Sequence of protein 1:
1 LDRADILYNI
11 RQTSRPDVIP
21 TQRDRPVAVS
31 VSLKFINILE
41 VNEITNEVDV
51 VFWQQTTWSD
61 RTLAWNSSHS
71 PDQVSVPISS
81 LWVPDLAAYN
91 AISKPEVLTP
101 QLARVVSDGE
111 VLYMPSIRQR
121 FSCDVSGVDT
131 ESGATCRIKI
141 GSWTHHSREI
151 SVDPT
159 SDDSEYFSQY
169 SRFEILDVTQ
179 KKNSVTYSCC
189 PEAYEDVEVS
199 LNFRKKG

Contacts between the two chains:
Residue Y185 in protein 1 is in contact with residue N6 in protein 2 (closest heavy-atom distance 3.5 Å).
Residue C188 in protein 1 interacts with residue H13 in protein 2 (closest heavy-atom distance 3.1 Å).
Residue C187 in protein 1 is in contact with residue H13 in protein 2 (closest heavy-atom distance 4.9 Å).
Residue H146 in protein 1 contacts residue A8 in protein 2 (closest heavy-atom distance 4.5 Å).
Residue Y89 in protein 1 interacts with residue N6 in protein 2 (closest heavy-atom distance 4.3 Å).
Residue Y192 in protein 1 contacts residue N6 in protein 2 (closest heavy-atom distance 3.2 Å).
Residue T144 in protein 1 interacts with residue N12 in protein 2 (closest heavy-atom distance 3.1 Å).
Residue Y185 in protein 1 is in contact with residue C9 in protein 2 (closest heavy-atom distance 4.1 Å).
Residue E149 in protein 1 contacts residue N12 in protein 2 (closest heavy-atom distance 4.6 Å).
Residue E190 in protein 1 interacts with residue H13 in protein 2 (closest heavy-atom distance 3.1 Å).
Residue S142 in protein 1 is in contact with residue A8 in protein 2 (closest heavy-atom distance 3.7 Å).
Residue H146 in protein 1 interacts with residue N12 in protein 2 (closest heavy-atom distance 3.4 Å).
Residue W143 in protein 1 is in contact with residue A8 in protein 2 (closest heavy-atom distance 3.3 Å).
Residue T144 in protein 1 is in contact with residue H11 in protein 2 (closest heavy-atom distance 3.4 Å).
Residue C188 in protein 1 interacts with residue C9 in protein 2 (closest heavy-atom distance 4.4 Å).
Residue Y89 in protein 1 interacts with residue A8 in protein 2 (closest heavy-atom distance 4.8 Å).
Residue Y185 in protein 1 interacts with residue R5 in protein 2 (closest heavy-atom distance 4.0 Å).
Residue Y192 in protein 1 interacts with residue C9 in protein 2 (closest heavy-atom distance 3.1 Å).
Residue Y89 in protein 1 interacts with residue P7 in protein 2 (closest heavy-atom distance 3.5 Å).
Residue Y185 in protein 1 interacts with residue A4 in protein 2 (closest heavy-atom distance 5.0 Å).
Residue Y185 in protein 1 interacts with residue C2 in protein 2 (closest heavy-atom distance 4.9 Å).
Residue W143 in protein 1 is in contact with residue H11 in protein 2 (closest heavy-atom distance 3.3 Å).
Residue W143 in protein 1 contacts residue P7 in protein 2 (closest heavy-atom distance 3.2 Å).
Residue E193 in protein 1 contacts residue N6 in protein 2 (closest heavy-atom distance 5.0 Å).
Residue H145 in protein 1 interacts with residue N12 in protein 2 (closest heavy-atom distance 4.7 Å).
Residue H145 in protein 1 is in contact with residue A8 in protein 2 (closest heavy-atom distance 3.8 Å).
Residue C188 in protein 1 interacts with residue C2 in protein 2 (closest heavy-atom distance 3.5 Å).
Residue C187 in protein 1 interacts with residue C9 in protein 2 (closest heavy-atom distance 4.5 Å).
Residue Y192 in protein 1 is in contact with residue N12 in protein 2 (closest heavy-atom distance 3.7 Å).
Residue S142 in protein 1 contacts residue P7 in protein 2 (closest heavy-atom distance 5.0 Å).
Residue C187 in protein 1 is in contact with residue C2 in protein 2 (closest heavy-atom distance 3.1 Å).
Residue Y192 in protein 1 interacts with residue H13 in protein 2 (closest heavy-atom distance 3.5 Å).
Residue Y192 in protein 1 is in contact with residue A8 in protein 2 (closest heavy-atom distance 3.5 Å).
Residue T144 in protein 1 is in contact with residue A8 in protein 2 (closest heavy-atom distance 4.0 Å).

The following describes two proteins that form a bound complex.

Sequence of protein 2:
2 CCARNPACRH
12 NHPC